Contacts between the two chains:
Residue V112 in the first protein is in contact with residue R54 in the second protein (closest heavy-atom distance 3.6 Å).
Residue R116 in the first protein contacts residue L45 in the second protein (closest heavy-atom distance 4.1 Å).
Residue K108 in the first protein contacts residue V59 in the second protein (closest heavy-atom distance 4.9 Å).
Residue I113 in the first protein interacts with residue V64 in the second protein (closest heavy-atom distance 3.8 Å).
Residue D114 in the first protein is in contact with residue I65 in the second protein (closest heavy-atom distance 5.0 Å).
Residue R109 in the first protein contacts residue N61 in the second protein (closest heavy-atom distance 3.3 Å).
Residue K115 in the first protein is in contact with residue Y69 in the second protein (closest heavy-atom distance 3.2 Å).
Residue V112 in the first protein contacts residue E57 in the second protein (closest heavy-atom distance 3.8 Å).
Residue K115 in the first protein is in contact with residue I67 in the second protein (closest heavy-atom distance 3.2 Å).
Residue G110 in the first protein contacts residue G62 in the second protein (closest heavy-atom distance 4.4 Å).
Residue R116 in the first protein contacts residue Y69 in the second protein (closest heavy-atom distance 3.1 Å).
Residue R109 in the first protein interacts with residue G62 in the second protein (closest heavy-atom distance 4.5 Å).
Residue R116 in the first protein interacts with residue G71 in the second protein (closest heavy-atom distance 3.6 Å).
Residue N107 in the first protein is in contact with residue N61 in the second protein (closest heavy-atom distance 4.0 Å).
Residue K115 in the first protein interacts with residue E66 in the second protein (closest heavy-atom distance 3.5 Å).
Residue K108 in the first protein interacts with residue T60 in the second protein (closest heavy-atom distance 2.4 Å).
Residue G111 in the first protein is in contact with residue V64 in the second protein (closest heavy-atom distance 3.8 Å).
Residue G110 in the first protein interacts with residue N61 in the second protein (closest heavy-atom distance 4.4 Å).
Residue V112 in the first protein interacts with residue I67 in the second protein (closest heavy-atom distance 4.2 Å).
Residue I113 in the first protein is in contact with residue E66 in the second protein (closest heavy-atom distance 3.4 Å).
Residue G111 in the first protein is in contact with residue I65 in the second protein (closest heavy-atom distance 3.2 Å).
Residue G110 in the first protein interacts with residue S63 in the second protein (closest heavy-atom distance 3.3 Å).
Residue G110 in the first protein contacts residue E57 in the second protein (closest heavy-atom distance 3.7 Å).
Residue I113 in the first protein interacts with residue I67 in the second protein (closest heavy-atom distance 2.9 Å).
Residue R116 in the first protein contacts residue S68 in the second protein (closest heavy-atom distance 3.3 Å).
Residue G111 in the first protein is in contact with residue E57 in the second protein (closest heavy-atom distance 2.6 Å).
Residue K108 in the first protein interacts with residue N61 in the second protein (closest heavy-atom distance 3.7 Å).
Residue G110 in the first protein is in contact with residue V64 in the second protein (closest heavy-atom distance 4.7 Å).
Residue D114 in the first protein is in contact with residue S68 in the second protein (closest heavy-atom distance 4.8 Å).
Residue V112 in the first protein is in contact with residue I65 in the second protein (closest heavy-atom distance 3.5 Å).
Residue K108 in the first protein contacts residue E57 in the second protein (closest heavy-atom distance 2.6 Å).
Residue I113 in the first protein is in contact with residue I65 in the second protein (closest heavy-atom distance 2.6 Å).
Residue K108 in the first protein interacts with residue S58 in the second protein (closest heavy-atom distance 3.8 Å).
Residue R116 in the first protein contacts residue V50 in the second protein (closest heavy-atom distance 4.3 Å).
Residue K115 in the first protein contacts residue S68 in the second protein (closest heavy-atom distance 4.0 Å).
Residue G111 in the first protein contacts residue S63 in the second protein (closest heavy-atom distance 3.4 Å).
Residue R116 in the first protein interacts with residue T70 in the second protein (closest heavy-atom distance 4.5 Å).
Residue R116 in the first protein is in contact with residue I67 in the second protein (closest heavy-atom distance 4.1 Å).
Residue V112 in the first protein contacts residue L53 in the second protein (closest heavy-atom distance 4.1 Å).
Residue D114 in the first protein contacts residue I67 in the second protein (closest heavy-atom distance 3.4 Å).

This data describes a binding interaction between two proteins.

Sequence of the first protein:
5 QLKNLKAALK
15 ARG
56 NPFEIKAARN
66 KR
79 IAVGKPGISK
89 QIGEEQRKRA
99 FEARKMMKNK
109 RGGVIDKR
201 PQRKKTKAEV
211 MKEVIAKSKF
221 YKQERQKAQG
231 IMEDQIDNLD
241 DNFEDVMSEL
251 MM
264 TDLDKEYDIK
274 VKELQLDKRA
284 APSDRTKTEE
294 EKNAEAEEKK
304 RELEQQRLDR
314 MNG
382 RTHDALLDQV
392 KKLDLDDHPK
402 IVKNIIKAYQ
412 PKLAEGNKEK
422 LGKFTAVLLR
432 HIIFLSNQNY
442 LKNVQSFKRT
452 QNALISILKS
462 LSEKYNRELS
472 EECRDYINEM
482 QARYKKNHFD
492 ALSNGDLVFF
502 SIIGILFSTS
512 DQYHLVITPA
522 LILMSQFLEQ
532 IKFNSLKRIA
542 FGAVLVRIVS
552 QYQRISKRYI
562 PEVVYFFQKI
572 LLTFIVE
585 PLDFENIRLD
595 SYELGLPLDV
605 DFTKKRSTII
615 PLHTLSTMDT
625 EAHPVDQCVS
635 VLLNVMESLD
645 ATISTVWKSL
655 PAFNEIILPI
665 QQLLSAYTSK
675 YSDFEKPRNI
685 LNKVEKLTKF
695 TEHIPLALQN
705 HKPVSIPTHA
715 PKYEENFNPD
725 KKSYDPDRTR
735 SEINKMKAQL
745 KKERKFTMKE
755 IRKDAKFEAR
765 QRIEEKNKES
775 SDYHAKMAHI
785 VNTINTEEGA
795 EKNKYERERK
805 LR

Sequence of the second protein:
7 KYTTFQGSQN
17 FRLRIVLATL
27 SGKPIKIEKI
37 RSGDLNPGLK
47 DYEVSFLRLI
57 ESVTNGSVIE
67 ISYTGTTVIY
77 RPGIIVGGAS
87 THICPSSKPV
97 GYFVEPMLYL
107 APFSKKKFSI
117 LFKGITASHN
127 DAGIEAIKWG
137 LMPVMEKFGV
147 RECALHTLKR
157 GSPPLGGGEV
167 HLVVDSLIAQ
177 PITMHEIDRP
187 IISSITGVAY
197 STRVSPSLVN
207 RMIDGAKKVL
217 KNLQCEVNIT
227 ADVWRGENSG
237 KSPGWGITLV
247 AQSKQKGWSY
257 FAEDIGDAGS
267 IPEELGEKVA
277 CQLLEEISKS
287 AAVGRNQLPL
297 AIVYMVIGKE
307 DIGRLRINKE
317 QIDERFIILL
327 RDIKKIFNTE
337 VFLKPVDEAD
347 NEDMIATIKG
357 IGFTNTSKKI